Residue-level contacts at the interface:
Residue K66 in chain A is in contact with residue G4 in chain B (closest heavy-atom distance 4.6 Å).
Residue W147 in chain A interacts with residue P7 in chain B (closest heavy-atom distance 3.3 Å).
Residue W73 in chain A interacts with residue A8 in chain B (closest heavy-atom distance 3.5 Å).
Residue Q70 in chain A interacts with residue G4 in chain B (closest heavy-atom distance 3.9 Å).
Residue L95 in chain A is in contact with residue L9 in chain B (closest heavy-atom distance 3.7 Å).
Residue Y156 in chain A is in contact with residue G4 in chain B (closest heavy-atom distance 4.3 Å).
Residue L81 in chain A contacts residue L9 in chain B (closest heavy-atom distance 3.4 Å).
Residue Q70 in chain A is in contact with residue N5 in chain B (closest heavy-atom distance 3.2 Å).
Residue V76 in chain A is in contact with residue A8 in chain B (closest heavy-atom distance 4.1 Å).
Residue H155 in chain A contacts residue N5 in chain B (closest heavy-atom distance 3.9 Å).
Residue W73 in chain A is in contact with residue Y6 in chain B (closest heavy-atom distance 3.7 Å).
Residue E9 in chain A contacts residue P3 in chain B (closest heavy-atom distance 3.8 Å).
Residue Y59 in chain A is in contact with residue F1 in chain B (closest heavy-atom distance 4.0 Å).
Residue S150 in chain A is in contact with residue P7 in chain B (closest heavy-atom distance 4.0 Å).
Residue H155 in chain A is in contact with residue Y6 in chain B (closest heavy-atom distance 2.9 Å).
Residue W147 in chain A is in contact with residue A8 in chain B (closest heavy-atom distance 2.8 Å).
Residue F116 in chain A interacts with residue N5 in chain B (closest heavy-atom distance 3.6 Å).
Residue Q97 in chain A interacts with residue N5 in chain B (closest heavy-atom distance 2.8 Å).
Residue M5 in chain A is in contact with residue F1 in chain B (closest heavy-atom distance 3.6 Å).
Residue Y159 in chain A interacts with residue A2 in chain B (closest heavy-atom distance 3.6 Å).
Residue W73 in chain A contacts residue N5 in chain B (closest heavy-atom distance 3.0 Å).
Residue A152 in chain A interacts with residue P7 in chain B (closest heavy-atom distance 3.5 Å).
Residue Y156 in chain A contacts residue N5 in chain B (closest heavy-atom distance 3.0 Å).
Residue W73 in chain A contacts residue L9 in chain B (closest heavy-atom distance 3.5 Å).
Residue Y7 in chain A contacts residue F1 in chain B (closest heavy-atom distance 2.8 Å).
Residue K66 in chain A interacts with residue P3 in chain B (closest heavy-atom distance 3.9 Å).
Residue W73 in chain A is in contact with residue P7 in chain B (closest heavy-atom distance 3.0 Å).
Residue Y159 in chain A is in contact with residue F1 in chain B (closest heavy-atom distance 2.5 Å).
Residue I124 in chain A interacts with residue L9 in chain B (closest heavy-atom distance 4.5 Å).
Residue S77 in chain A contacts residue L9 in chain B (closest heavy-atom distance 3.4 Å).
Residue E63 in chain A interacts with residue A2 in chain B (closest heavy-atom distance 3.0 Å).
Residue H155 in chain A is in contact with residue P7 in chain B (closest heavy-atom distance 4.0 Å).
Residue Y7 in chain A interacts with residue A2 in chain B (closest heavy-atom distance 3.4 Å).
Residue Q70 in chain A interacts with residue P3 in chain B (closest heavy-atom distance 3.5 Å).
Residue Y45 in chain A is in contact with residue A2 in chain B (closest heavy-atom distance 3.7 Å).
Residue Y159 in chain A is in contact with residue P3 in chain B (closest heavy-atom distance 3.4 Å).
Residue T143 in chain A contacts residue L9 in chain B (closest heavy-atom distance 2.7 Å).
Residue Y7 in chain A contacts residue P3 in chain B (closest heavy-atom distance 4.1 Å).
Residue K66 in chain A is in contact with residue A2 in chain B (closest heavy-atom distance 2.8 Å).
Residue Y156 in chain A contacts residue P7 in chain B (closest heavy-atom distance 3.8 Å).
Residue F116 in chain A is in contact with residue L9 in chain B (closest heavy-atom distance 4.6 Å).
Residue Y123 in chain A interacts with residue L9 in chain B (closest heavy-atom distance 4.4 Å).
Residue W167 in chain A contacts residue F1 in chain B (closest heavy-atom distance 3.0 Å).
Residue S77 in chain A is in contact with residue A8 in chain B (closest heavy-atom distance 3.8 Å).
Residue F74 in chain A interacts with residue N5 in chain B (closest heavy-atom distance 4.3 Å).
Residue Y84 in chain A interacts with residue L9 in chain B (closest heavy-atom distance 2.8 Å).
Residue E163 in chain A is in contact with residue F1 in chain B (closest heavy-atom distance 3.0 Å).
Residue K146 in chain A is in contact with residue L9 in chain B (closest heavy-atom distance 4.0 Å).
Residue K146 in chain A interacts with residue A8 in chain B (closest heavy-atom distance 3.4 Å).
Residue E63 in chain A interacts with residue F1 in chain B (closest heavy-atom distance 3.4 Å).
Residue K66 in chain A is in contact with residue F1 in chain B (closest heavy-atom distance 3.9 Å).
Residue S99 in chain A is in contact with residue P3 in chain B (closest heavy-atom distance 3.8 Å).
Residue Q97 in chain A interacts with residue P3 in chain B (closest heavy-atom distance 4.4 Å).
Residue H155 in chain A interacts with residue G4 in chain B (closest heavy-atom distance 2.7 Å).
Residue Y156 in chain A is in contact with residue Y6 in chain B (closest heavy-atom distance 3.8 Å).
Residue Y171 in chain A is in contact with residue F1 in chain B (closest heavy-atom distance 2.8 Å).
Residue W147 in chain A interacts with residue L9 in chain B (closest heavy-atom distance 3.3 Å).
Residue N80 in chain A is in contact with residue L9 in chain B (closest heavy-atom distance 2.9 Å).
Residue F33 in chain A is in contact with residue F1 in chain B (closest heavy-atom distance 4.2 Å).
Residue N80 in chain A is in contact with residue A8 in chain B (closest heavy-atom distance 4.1 Å).

Sequence of chain B:
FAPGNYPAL

This data describes a binding interaction between two proteins.

Sequence of chain A:
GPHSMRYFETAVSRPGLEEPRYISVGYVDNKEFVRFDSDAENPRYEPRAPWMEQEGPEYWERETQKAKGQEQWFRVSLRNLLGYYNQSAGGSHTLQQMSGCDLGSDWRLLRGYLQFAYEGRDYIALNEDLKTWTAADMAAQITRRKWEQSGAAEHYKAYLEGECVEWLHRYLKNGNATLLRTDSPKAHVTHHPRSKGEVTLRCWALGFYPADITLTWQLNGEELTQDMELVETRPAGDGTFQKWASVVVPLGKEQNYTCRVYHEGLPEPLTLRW